Contacts between the two chains:
Residue K62 in chain B contacts residue V19 in chain A (closest heavy-atom distance 3.3 Å).
Residue F36 in chain B is in contact with residue L17 in chain A (closest heavy-atom distance 3.8 Å).
Residue S93 in chain B is in contact with residue F92 in chain A (closest heavy-atom distance 3.6 Å).
Residue V82 in chain B contacts residue S81 in chain A (closest heavy-atom distance 3.6 Å).
Residue L107 in chain B contacts residue L103 in chain A (closest heavy-atom distance 3.7 Å).
Residue V68 in chain B is in contact with residue K67 in chain A (closest heavy-atom distance 3.8 Å).
Residue R86 in chain B interacts with residue F85 in chain A (closest heavy-atom distance 3.1 Å).
Residue G55 in chain B is in contact with residue M10 in chain A (closest heavy-atom distance 3.6 Å).
Residue Y89 in chain B interacts with residue F85 in chain A (closest heavy-atom distance 3.6 Å).
Residue F51 in chain B is in contact with residue E9 in chain A (closest heavy-atom distance 3.7 Å).
Residue R66 in chain B interacts with residue V19 in chain A (closest heavy-atom distance 3.8 Å).
Residue F51 in chain B is in contact with residue M10 in chain A (closest heavy-atom distance 3.3 Å).
Residue Y89 in chain B contacts residue I88 in chain A (closest heavy-atom distance 3.6 Å).
Residue L107 in chain B interacts with residue L107 in chain A (closest heavy-atom distance 3.6 Å).
Residue K76 in chain B is in contact with residue L74 in chain A (closest heavy-atom distance 3.4 Å).
Residue I57 in chain B is in contact with residue L56 in chain A (closest heavy-atom distance 3.8 Å).
Residue R86 in chain B contacts residue S81 in chain A (closest heavy-atom distance 2.3 Å).
Residue L75 in chain B interacts with residue I78 in chain A (closest heavy-atom distance 3.5 Å).
Residue H111 in chain B interacts with residue N106 in chain A (closest heavy-atom distance 3.8 Å).
Residue Y89 in chain B interacts with residue Y89 in chain A (closest heavy-atom distance 2.9 Å).
Residue L75 in chain B contacts residue L74 in chain A (closest heavy-atom distance 3.9 Å).
Residue F51 in chain B interacts with residue S6 in chain A (closest heavy-atom distance 3.5 Å).
Residue N100 in chain B interacts with residue Q96 in chain A (closest heavy-atom distance 2.9 Å).
Residue L75 in chain B is in contact with residue N71 in chain A (closest heavy-atom distance 3.7 Å).
Residue N100 in chain B is in contact with residue Q99 in chain A (closest heavy-atom distance 3.6 Å).
Residue Y46 in chain B contacts residue Y46 in chain A (closest heavy-atom distance 2.9 Å).
Residue L75 in chain B interacts with residue L75 in chain A (closest heavy-atom distance 3.4 Å).
Residue A65 in chain B is in contact with residue K67 in chain A (closest heavy-atom distance 3.6 Å).
Residue E83 in chain B contacts residue S81 in chain A (closest heavy-atom distance 3.1 Å).
Residue M104 in chain B interacts with residue L103 in chain A (closest heavy-atom distance 3.6 Å).
Residue L58 in chain B contacts residue F26 in chain A (closest heavy-atom distance 3.9 Å).
Residue K72 in chain B interacts with residue L74 in chain A (closest heavy-atom distance 3.9 Å).
Residue L58 in chain B is in contact with residue A37 in chain A (closest heavy-atom distance 3.6 Å).
Residue I78 in chain B interacts with residue I78 in chain A (closest heavy-atom distance 3.7 Å).
Residue N100 in chain B interacts with residue Y95 in chain A (closest heavy-atom distance 3.1 Å).
Residue K97 in chain B interacts with residue Y95 in chain A (closest heavy-atom distance 3.5 Å).
Residue N71 in chain B interacts with residue N71 in chain A (closest heavy-atom distance 3.6 Å).
Residue V68 in chain B contacts residue N71 in chain A (closest heavy-atom distance 3.2 Å).
Residue K72 in chain B interacts with residue E70 in chain A (closest heavy-atom distance 2.9 Å).
Residue R39 in chain B contacts residue L13 in chain A (closest heavy-atom distance 3.9 Å).
Residue L107 in chain B interacts with residue N106 in chain A (closest heavy-atom distance 3.4 Å).
Residue L103 in chain B interacts with residue L103 in chain A (closest heavy-atom distance 3.4 Å).
Residue A32 in chain B contacts residue V19 in chain A (closest heavy-atom distance 3.3 Å).
Residue Q79 in chain B is in contact with residue Q77 in chain A (closest heavy-atom distance 2.6 Å).
Residue K90 in chain B is in contact with residue I88 in chain A (closest heavy-atom distance 3.4 Å).
Residue R66 in chain B contacts residue G18 in chain A (closest heavy-atom distance 2.5 Å).
Residue E61 in chain B interacts with residue S33 in chain A (closest heavy-atom distance 2.5 Å).
Residue F36 in chain B is in contact with residue L13 in chain A (closest heavy-atom distance 3.4 Å).
Residue Q79 in chain B interacts with residue L74 in chain A (closest heavy-atom distance 3.7 Å).
Residue Q96 in chain B contacts residue Q96 in chain A (closest heavy-atom distance 3.1 Å).
Residue S59 in chain B contacts residue V19 in chain A (closest heavy-atom distance 3.5 Å).
Residue F36 in chain B is in contact with residue L14 in chain A (closest heavy-atom distance 3.8 Å).
Residue L58 in chain B is in contact with residue L56 in chain A (closest heavy-atom distance 3.7 Å).
Residue F36 in chain B interacts with residue M10 in chain A (closest heavy-atom distance 3.6 Å).
Residue E61 in chain B is in contact with residue A60 in chain A (closest heavy-atom distance 3.7 Å).
Residue Y89 in chain B contacts residue F92 in chain A (closest heavy-atom distance 2.9 Å).
Residue F85 in chain B contacts residue F85 in chain A (closest heavy-atom distance 3.5 Å).
Residue E61 in chain B contacts residue S63 in chain A (closest heavy-atom distance 2.9 Å).
Residue C54 in chain B interacts with residue A37 in chain A (closest heavy-atom distance 3.7 Å).
Residue K72 in chain B is in contact with residue N71 in chain A (closest heavy-atom distance 3.1 Å).

Sequence of chain B:
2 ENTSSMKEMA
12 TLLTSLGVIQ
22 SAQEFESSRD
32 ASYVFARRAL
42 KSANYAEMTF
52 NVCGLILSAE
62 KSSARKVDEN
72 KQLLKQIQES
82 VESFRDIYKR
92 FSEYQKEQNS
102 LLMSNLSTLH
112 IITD

The following describes two proteins that form a bound complex.

Sequence of chain A:
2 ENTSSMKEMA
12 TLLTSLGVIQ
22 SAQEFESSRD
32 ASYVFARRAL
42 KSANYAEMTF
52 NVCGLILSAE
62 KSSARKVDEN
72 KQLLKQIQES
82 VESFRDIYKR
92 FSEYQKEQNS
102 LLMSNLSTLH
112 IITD